Residue-level contacts at the interface:
Residue M163 in chain B contacts residue M12 in chain A (closest heavy-atom distance 2.8 Å).
Residue F307 in chain B interacts with residue M12 in chain A (closest heavy-atom distance 3.5 Å).
Residue N167 in chain B interacts with residue T8 in chain A (closest heavy-atom distance 2.9 Å).
Residue A305 in chain B contacts residue R15 in chain A (closest heavy-atom distance 2.9 Å).
Residue V327 in chain B is in contact with residue E3 in chain A (closest heavy-atom distance 3.4 Å).
Residue H323 in chain B interacts with residue T8 in chain A (closest heavy-atom distance 2.8 Å).
Residue K302 in chain B is in contact with residue R15 in chain A (closest heavy-atom distance 2.7 Å).
Residue W175 in chain B contacts residue T2 in chain A (closest heavy-atom distance 3.6 Å).
Residue R162 in chain B is in contact with residue M12 in chain A (closest heavy-atom distance 2.9 Å).
Residue I148 in chain B interacts with residue A5 in chain A (closest heavy-atom distance 3.6 Å).
Residue Q324 in chain B interacts with residue G7 in chain A (closest heavy-atom distance 2.9 Å).
Residue L316 in chain B is in contact with residue R15 in chain A (closest heavy-atom distance 3.6 Å).
Residue T38 in chain B interacts with residue T8 in chain A (closest heavy-atom distance 3.2 Å).
Residue F322 in chain B is in contact with residue G9 in chain A (closest heavy-atom distance 2.8 Å).
Residue F375 in chain B interacts with residue A4 in chain A (closest heavy-atom distance 3.7 Å).
Residue D315 in chain B interacts with residue R15 in chain A (closest heavy-atom distance 3.0 Å).
Residue I35 in chain B interacts with residue T8 in chain A (closest heavy-atom distance 3.6 Å).
Residue N167 in chain B is in contact with residue G7 in chain A (closest heavy-atom distance 3.2 Å).
Residue F171 in chain B interacts with residue A4 in chain A (closest heavy-atom distance 2.8 Å).
Residue D328 in chain B interacts with residue E3 in chain A (closest heavy-atom distance 2.8 Å).
Residue M326 in chain B is in contact with residue A4 in chain A (closest heavy-atom distance 3.3 Å).
Residue D315 in chain B is in contact with residue G14 in chain A (closest heavy-atom distance 3.3 Å).
Residue D328 in chain B contacts residue T2 in chain A (closest heavy-atom distance 3.2 Å).
Residue F171 in chain B is in contact with residue E3 in chain A (closest heavy-atom distance 3.4 Å).
Residue S31 in chain B is in contact with residue A6 in chain A (closest heavy-atom distance 3.6 Å).
Residue E320 in chain B interacts with residue V11 in chain A (closest heavy-atom distance 3.0 Å).
Residue M326 in chain B contacts residue A5 in chain A (closest heavy-atom distance 2.9 Å).
Residue K147 in chain B is in contact with residue E3 in chain A (closest heavy-atom distance 3.2 Å).
Residue D160 in chain B interacts with residue T13 in chain A (closest heavy-atom distance 3.6 Å).
Residue F317 in chain B is in contact with residue T13 in chain A (closest heavy-atom distance 2.9 Å).
Residue L316 in chain B interacts with residue T13 in chain A (closest heavy-atom distance 3.2 Å).
Residue F322 in chain B interacts with residue T8 in chain A (closest heavy-atom distance 3.2 Å).
Residue H323 in chain B interacts with residue G7 in chain A (closest heavy-atom distance 3.1 Å).
Residue L165 in chain B contacts residue G10 in chain A (closest heavy-atom distance 2.8 Å).
Residue L318 in chain B interacts with residue M12 in chain A (closest heavy-atom distance 3.7 Å).
Residue F317 in chain B is in contact with residue G14 in chain A (closest heavy-atom distance 3.7 Å).
Residue L165 in chain B is in contact with residue T8 in chain A (closest heavy-atom distance 3.6 Å).
Residue N314 in chain B interacts with residue R15 in chain A (closest heavy-atom distance 2.8 Å).
Residue L165 in chain B interacts with residue G9 in chain A (closest heavy-atom distance 3.3 Å).
Residue A325 in chain B interacts with residue A5 in chain A (closest heavy-atom distance 3.3 Å).
Residue Y225 in chain B contacts residue T2 in chain A (closest heavy-atom distance 2.7 Å).
Residue K172 in chain B interacts with residue T2 in chain A (closest heavy-atom distance 3.4 Å).
Residue S34 in chain B contacts residue T8 in chain A (closest heavy-atom distance 2.7 Å).
Residue F317 in chain B interacts with residue M12 in chain A (closest heavy-atom distance 3.5 Å).
Residue Q324 in chain B is in contact with residue A6 in chain A (closest heavy-atom distance 3.1 Å).
Residue S319 in chain B contacts residue T13 in chain A (closest heavy-atom distance 3.0 Å).
Residue L318 in chain B interacts with residue V11 in chain A (closest heavy-atom distance 3.5 Å).
Residue G173 in chain B interacts with residue T2 in chain A (closest heavy-atom distance 2.9 Å).
Residue S319 in chain B interacts with residue V11 in chain A (closest heavy-atom distance 2.8 Å).
Residue V166 in chain B interacts with residue T8 in chain A (closest heavy-atom distance 3.2 Å).
Residue D160 in chain B is in contact with residue G14 in chain A (closest heavy-atom distance 2.8 Å).
Residue Y170 in chain B contacts residue E3 in chain A (closest heavy-atom distance 2.7 Å).
Residue L151 in chain B interacts with residue G7 in chain A (closest heavy-atom distance 3.3 Å).
Residue V169 in chain B contacts residue A6 in chain A (closest heavy-atom distance 2.9 Å).
Residue V169 in chain B contacts residue A5 in chain A (closest heavy-atom distance 3.2 Å).
Residue V321 in chain B interacts with residue G9 in chain A (closest heavy-atom distance 3.4 Å).
Residue A168 in chain B interacts with residue A6 in chain A (closest heavy-atom distance 3.4 Å).
Residue Y170 in chain B contacts residue A4 in chain A (closest heavy-atom distance 3.6 Å).
Residue E320 in chain B contacts residue G10 in chain A (closest heavy-atom distance 3.6 Å).
Residue V164 in chain B contacts residue G10 in chain A (closest heavy-atom distance 3.3 Å).

The following describes two proteins that form a bound complex.

Sequence of chain B:
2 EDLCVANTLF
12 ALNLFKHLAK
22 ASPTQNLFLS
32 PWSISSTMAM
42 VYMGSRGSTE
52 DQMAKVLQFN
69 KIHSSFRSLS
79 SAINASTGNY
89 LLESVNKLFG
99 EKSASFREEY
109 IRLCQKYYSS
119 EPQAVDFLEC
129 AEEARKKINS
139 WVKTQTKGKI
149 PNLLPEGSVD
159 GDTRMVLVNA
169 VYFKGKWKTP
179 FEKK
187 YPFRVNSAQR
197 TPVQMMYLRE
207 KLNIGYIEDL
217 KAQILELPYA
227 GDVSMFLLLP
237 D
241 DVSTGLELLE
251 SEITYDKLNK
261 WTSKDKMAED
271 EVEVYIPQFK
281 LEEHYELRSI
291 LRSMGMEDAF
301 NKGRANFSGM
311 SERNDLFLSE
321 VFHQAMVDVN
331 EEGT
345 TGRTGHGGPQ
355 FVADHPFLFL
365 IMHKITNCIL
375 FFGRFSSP

Sequence of chain A:
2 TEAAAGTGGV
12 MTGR